Contacts between the two chains:
Residue V128 in chain B is in contact with residue L332 in chain A (closest heavy-atom distance 4.5 Å).
Residue S145 in chain B interacts with residue E315 in chain A (closest heavy-atom distance 3.6 Å).
Residue C124 in chain B interacts with residue L332 in chain A (closest heavy-atom distance 3.6 Å).
Residue C124 in chain B is in contact with residue C331 in chain A (closest heavy-atom distance 3.8 Å).
Residue L135 in chain B interacts with residue A326 in chain A (closest heavy-atom distance 4.3 Å).
Residue V128 in chain B interacts with residue T329 in chain A (closest heavy-atom distance 4.4 Å).
Residue A125 in chain B interacts with residue L332 in chain A (closest heavy-atom distance 3.9 Å).
Residue V151 in chain B contacts residue W90 in chain A (closest heavy-atom distance 4.1 Å).
Residue L135 in chain B contacts residue Y325 in chain A (closest heavy-atom distance 3.6 Å).
Residue V151 in chain B contacts residue A307 in chain A (closest heavy-atom distance 4.4 Å).
Residue L142 in chain B interacts with residue M322 in chain A (closest heavy-atom distance 3.3 Å).
Residue W152 in chain B contacts residue F92 in chain A (closest heavy-atom distance 4.4 Å).
Residue P150 in chain B interacts with residue G89 in chain A (closest heavy-atom distance 3.3 Å).
Residue S131 in chain B contacts residue D328 in chain A (closest heavy-atom distance 4.7 Å).
Residue L142 in chain B contacts residue Y319 in chain A (closest heavy-atom distance 4.5 Å).
Residue W152 in chain B contacts residue W90 in chain A (closest heavy-atom distance 3.9 Å).
Residue K153 in chain B is in contact with residue G87 in chain A (closest heavy-atom distance 3.4 Å).
Residue W152 in chain B is in contact with residue S93 in chain A (closest heavy-atom distance 5.0 Å).
Residue W152 in chain B interacts with residue I304 in chain A (closest heavy-atom distance 4.0 Å).
Residue A139 in chain B is in contact with residue M322 in chain A (closest heavy-atom distance 3.6 Å).
Residue L142 in chain B contacts residue E315 in chain A (closest heavy-atom distance 4.1 Å).
Residue P150 in chain B is in contact with residue S88 in chain A (closest heavy-atom distance 4.1 Å).
Residue N148 in chain B interacts with residue K311 in chain A (closest heavy-atom distance 5.0 Å).
Residue K153 in chain B interacts with residue L86 in chain A (closest heavy-atom distance 3.8 Å).
Residue P150 in chain B contacts residue W90 in chain A (closest heavy-atom distance 4.0 Å).
Residue P150 in chain B is in contact with residue G87 in chain A (closest heavy-atom distance 3.4 Å).
Residue K153 in chain B contacts residue T85 in chain A (closest heavy-atom distance 3.6 Å).
Residue G138 in chain B contacts residue M322 in chain A (closest heavy-atom distance 3.8 Å).
Residue W152 in chain B is in contact with residue G89 in chain A (closest heavy-atom distance 3.9 Å).
Residue K153 in chain B is in contact with residue S91 in chain A (closest heavy-atom distance 4.9 Å).
Residue W152 in chain B is in contact with residue E300 in chain A (closest heavy-atom distance 4.7 Å).
Residue K153 in chain B is in contact with residue G89 in chain A (closest heavy-atom distance 2.9 Å).
Residue W152 in chain B is in contact with residue S91 in chain A (closest heavy-atom distance 3.7 Å).
Residue K153 in chain B is in contact with residue S88 in chain A (closest heavy-atom distance 4.9 Å).
Residue V128 in chain B is in contact with residue D328 in chain A (closest heavy-atom distance 4.0 Å).
Residue L142 in chain B contacts residue V318 in chain A (closest heavy-atom distance 4.0 Å).
Residue C146 in chain B interacts with residue K311 in chain A (closest heavy-atom distance 4.7 Å).
Residue G138 in chain B is in contact with residue V318 in chain A (closest heavy-atom distance 4.6 Å).
Residue C124 in chain B contacts residue L335 in chain A (closest heavy-atom distance 4.2 Å).
Residue E132 in chain B is in contact with residue T329 in chain A (closest heavy-atom distance 3.6 Å).
Residue P149 in chain B contacts residue W90 in chain A (closest heavy-atom distance 5.0 Å).
Residue P149 in chain B is in contact with residue G87 in chain A (closest heavy-atom distance 5.0 Å).
Residue L135 in chain B is in contact with residue M322 in chain A (closest heavy-atom distance 3.4 Å).
Residue S145 in chain B interacts with residue K311 in chain A (closest heavy-atom distance 3.0 Å).
Residue C146 in chain B is in contact with residue E315 in chain A (closest heavy-atom distance 3.7 Å).

Sequence of chain B:
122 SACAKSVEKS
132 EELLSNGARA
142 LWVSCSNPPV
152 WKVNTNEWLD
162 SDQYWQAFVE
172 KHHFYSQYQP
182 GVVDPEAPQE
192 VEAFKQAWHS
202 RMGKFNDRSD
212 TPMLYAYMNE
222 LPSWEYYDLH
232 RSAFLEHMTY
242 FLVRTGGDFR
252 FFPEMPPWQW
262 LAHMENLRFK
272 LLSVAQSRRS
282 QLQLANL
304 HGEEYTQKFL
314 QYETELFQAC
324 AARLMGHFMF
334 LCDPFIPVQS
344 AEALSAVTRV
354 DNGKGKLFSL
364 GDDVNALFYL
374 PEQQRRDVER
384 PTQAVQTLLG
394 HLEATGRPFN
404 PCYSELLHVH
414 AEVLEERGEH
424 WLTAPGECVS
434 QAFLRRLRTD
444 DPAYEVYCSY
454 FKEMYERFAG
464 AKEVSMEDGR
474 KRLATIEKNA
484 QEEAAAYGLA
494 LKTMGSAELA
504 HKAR

Sequence of chain A:
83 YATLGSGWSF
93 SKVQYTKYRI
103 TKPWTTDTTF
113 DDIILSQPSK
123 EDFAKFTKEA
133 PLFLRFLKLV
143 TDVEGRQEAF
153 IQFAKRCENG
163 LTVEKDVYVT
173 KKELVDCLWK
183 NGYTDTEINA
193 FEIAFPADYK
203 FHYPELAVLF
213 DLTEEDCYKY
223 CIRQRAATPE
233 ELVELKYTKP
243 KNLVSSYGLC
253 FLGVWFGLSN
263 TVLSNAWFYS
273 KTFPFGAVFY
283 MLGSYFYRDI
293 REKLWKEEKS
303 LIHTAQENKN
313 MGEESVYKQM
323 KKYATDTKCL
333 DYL

The following describes two proteins that form a bound complex.